Interface contacts:
Residue M105 in the first protein is in contact with residue R10 in the second protein (closest heavy-atom distance 4.0 Å).
Residue W46 in the first protein contacts residue R17 in the second protein (closest heavy-atom distance 3.2 Å).
Residue M105 in the first protein interacts with residue M14 in the second protein (closest heavy-atom distance 3.9 Å).
Residue I42 in the first protein interacts with residue C16 in the second protein (closest heavy-atom distance 3.6 Å).
Residue D113 in the first protein interacts with residue R5 in the second protein (closest heavy-atom distance 3.4 Å).
Residue I42 in the first protein contacts residue Y8 in the second protein (closest heavy-atom distance 3.8 Å).
Residue D111 in the first protein interacts with residue Y8 in the second protein (closest heavy-atom distance 4.0 Å).
Residue G109 in the first protein contacts residue Y8 in the second protein (closest heavy-atom distance 2.9 Å).
Residue L12 in the first protein contacts residue Y8 in the second protein (closest heavy-atom distance 4.1 Å).
Residue S110 in the first protein is in contact with residue R5 in the second protein (closest heavy-atom distance 2.8 Å).
Residue L12 in the first protein interacts with residue I6 in the second protein (closest heavy-atom distance 4.0 Å).
Residue P11 in the first protein interacts with residue Y8 in the second protein (closest heavy-atom distance 2.7 Å).
Residue R54 in the first protein is in contact with residue R17 in the second protein (closest heavy-atom distance 3.6 Å).
Residue H10 in the first protein contacts residue C16 in the second protein (closest heavy-atom distance 4.4 Å).
Residue W112 in the first protein interacts with residue R5 in the second protein (closest heavy-atom distance 3.1 Å).
Residue G109 in the first protein interacts with residue L13 in the second protein (closest heavy-atom distance 4.1 Å).
Residue Q13 in the first protein is in contact with residue R5 in the second protein (closest heavy-atom distance 3.3 Å).
Residue S110 in the first protein interacts with residue I7 in the second protein (closest heavy-atom distance 3.6 Å).
Residue I42 in the first protein contacts residue L13 in the second protein (closest heavy-atom distance 3.7 Å).
Residue E43 in the first protein interacts with residue C16 in the second protein (closest heavy-atom distance 5.0 Å).
Residue H10 in the first protein interacts with residue Y8 in the second protein (closest heavy-atom distance 3.6 Å).
Residue M105 in the first protein is in contact with residue Y8 in the second protein (closest heavy-atom distance 4.7 Å).
Residue M105 in the first protein interacts with residue L13 in the second protein (closest heavy-atom distance 3.5 Å).
Residue S110 in the first protein is in contact with residue Y8 in the second protein (closest heavy-atom distance 5.0 Å).
Residue E102 in the first protein contacts residue M14 in the second protein (closest heavy-atom distance 4.6 Å).
Residue G109 in the first protein is in contact with residue I6 in the second protein (closest heavy-atom distance 3.7 Å).
Residue I108 in the first protein is in contact with residue L13 in the second protein (closest heavy-atom distance 3.9 Å).
Residue D111 in the first protein is in contact with residue D9 in the second protein (closest heavy-atom distance 3.9 Å).
Residue D111 in the first protein interacts with residue R10 in the second protein (closest heavy-atom distance 4.6 Å).
Residue T114 in the first protein is in contact with residue R5 in the second protein (closest heavy-atom distance 3.3 Å).
Residue W46 in the first protein is in contact with residue L13 in the second protein (closest heavy-atom distance 2.8 Å).
Residue D115 in the first protein is in contact with residue R5 in the second protein (closest heavy-atom distance 2.7 Å).
Residue F98 in the first protein interacts with residue R10 in the second protein (closest heavy-atom distance 4.6 Å).
Residue P11 in the first protein interacts with residue I6 in the second protein (closest heavy-atom distance 3.4 Å).
Residue G109 in the first protein contacts residue I7 in the second protein (closest heavy-atom distance 3.2 Å).
Residue L49 in the first protein is in contact with residue R17 in the second protein (closest heavy-atom distance 4.9 Å).
Residue W112 in the first protein interacts with residue I7 in the second protein (closest heavy-atom distance 4.3 Å).
Residue I42 in the first protein contacts residue F12 in the second protein (closest heavy-atom distance 3.7 Å).
Residue Q13 in the first protein is in contact with residue I6 in the second protein (closest heavy-atom distance 2.8 Å).
Residue S110 in the first protein is in contact with residue I6 in the second protein (closest heavy-atom distance 3.6 Å).
Residue I108 in the first protein is in contact with residue Y8 in the second protein (closest heavy-atom distance 4.9 Å).
Residue D118 in the first protein contacts residue R5 in the second protein (closest heavy-atom distance 3.7 Å).
Residue W46 in the first protein interacts with residue M14 in the second protein (closest heavy-atom distance 4.1 Å).
Residue D111 in the first protein contacts residue R5 in the second protein (closest heavy-atom distance 4.8 Å).
Residue Q13 in the first protein contacts residue G4 in the second protein (closest heavy-atom distance 4.1 Å).
Residue D101 in the first protein interacts with residue R17 in the second protein (closest heavy-atom distance 3.0 Å).
Residue H10 in the first protein contacts residue F12 in the second protein (closest heavy-atom distance 3.6 Å).
Residue E102 in the first protein contacts residue R10 in the second protein (closest heavy-atom distance 2.8 Å).
Residue D111 in the first protein contacts residue I7 in the second protein (closest heavy-atom distance 3.5 Å).
Residue W46 in the first protein interacts with residue C16 in the second protein (closest heavy-atom distance 4.2 Å).

Sequence of the first protein:
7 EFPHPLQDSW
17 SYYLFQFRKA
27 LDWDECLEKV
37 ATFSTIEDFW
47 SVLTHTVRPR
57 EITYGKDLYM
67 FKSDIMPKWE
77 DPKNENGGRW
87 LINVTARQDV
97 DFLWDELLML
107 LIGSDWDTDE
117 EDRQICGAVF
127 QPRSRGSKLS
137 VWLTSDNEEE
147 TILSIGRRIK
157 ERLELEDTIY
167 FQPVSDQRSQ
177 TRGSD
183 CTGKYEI

Sequence of the second protein:
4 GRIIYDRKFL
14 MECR

This data describes a binding interaction between two proteins.